These two protein chains interact to form a complex.

Interface contacts:
Residue T1084 in chain B contacts residue I245 in chain A (closest heavy-atom distance 4.0 Å).
Residue Q157 in chain B interacts with residue R365 in chain A (closest heavy-atom distance 3.3 Å).
Residue W47 in chain B interacts with residue D484 in chain A (closest heavy-atom distance 3.2 Å).
Residue R74 in chain B contacts residue N244 in chain A (closest heavy-atom distance 3.5 Å).
Residue S141 in chain B is in contact with residue R365 in chain A (closest heavy-atom distance 3.7 Å).
Residue R74 in chain B interacts with residue D248 in chain A (closest heavy-atom distance 2.4 Å).
Residue P217 in chain B contacts residue Q252 in chain A (closest heavy-atom distance 3.6 Å).
Residue H153 in chain B interacts with residue V314 in chain A (closest heavy-atom distance 3.8 Å).
Residue T72 in chain B is in contact with residue A243 in chain A (closest heavy-atom distance 3.3 Å).
Residue T72 in chain B interacts with residue V241 in chain A (closest heavy-atom distance 3.5 Å).
Residue R74 in chain B contacts residue A243 in chain A (closest heavy-atom distance 3.2 Å).
Residue W47 in chain B is in contact with residue V554 in chain A (closest heavy-atom distance 4.0 Å).
Residue Q48 in chain B is in contact with residue P379 in chain A (closest heavy-atom distance 3.6 Å).
Residue P727 in chain B contacts residue T143 in chain A (closest heavy-atom distance 3.3 Å).
Residue T148 in chain B is in contact with residue L311 in chain A (closest heavy-atom distance 3.2 Å).
Residue W47 in chain B interacts with residue I551 in chain A (closest heavy-atom distance 3.2 Å).
Residue E149 in chain B is in contact with residue R312 in chain A (closest heavy-atom distance 2.6 Å).
Residue I44 in chain B is in contact with residue L485 in chain A (closest heavy-atom distance 3.7 Å).
Residue V76 in chain B interacts with residue N244 in chain A (closest heavy-atom distance 2.9 Å).
Residue S46 in chain B interacts with residue L485 in chain A (closest heavy-atom distance 3.6 Å).
Residue E184 in chain B is in contact with residue R365 in chain A (closest heavy-atom distance 3.5 Å).
Residue H69 in chain B interacts with residue S240 in chain A (closest heavy-atom distance 3.5 Å).
Residue A70 in chain B is in contact with residue S240 in chain A (closest heavy-atom distance 4.0 Å).
Residue H153 in chain B is in contact with residue K317 in chain A (closest heavy-atom distance 4.0 Å).
Residue D798 in chain B contacts residue K239 in chain A (closest heavy-atom distance 3.1 Å).
Residue P1086 in chain B is in contact with residue I245 in chain A (closest heavy-atom distance 3.6 Å).
Residue S46 in chain B is in contact with residue S483 in chain A (closest heavy-atom distance 3.6 Å).
Residue D139 in chain B is in contact with residue H367 in chain A (closest heavy-atom distance 3.7 Å).
Residue D71 in chain B interacts with residue S240 in chain A (closest heavy-atom distance 4.0 Å).
Residue I52 in chain B is in contact with residue R316 in chain A (closest heavy-atom distance 3.9 Å).
Residue D135 in chain B contacts residue D248 in chain A (closest heavy-atom distance 3.8 Å).
Residue W47 in chain B interacts with residue E553 in chain A (closest heavy-atom distance 3.4 Å).
Residue W47 in chain B contacts residue Y574 in chain A (closest heavy-atom distance 3.1 Å).
Residue Q739 in chain B contacts residue N244 in chain A (closest heavy-atom distance 3.2 Å).
Residue W47 in chain B interacts with residue I486 in chain A (closest heavy-atom distance 3.4 Å).
Residue T1088 in chain B interacts with residue H65 in chain A (closest heavy-atom distance 3.6 Å).
Residue N150 in chain B interacts with residue R312 in chain A (closest heavy-atom distance 3.6 Å).
Residue H69 in chain B interacts with residue R237 in chain A (closest heavy-atom distance 3.3 Å).
Residue S45 in chain B contacts residue P379 in chain A (closest heavy-atom distance 3.4 Å).
Residue T72 in chain B is in contact with residue K239 in chain A (closest heavy-atom distance 3.8 Å).
Residue L75 in chain B contacts residue N244 in chain A (closest heavy-atom distance 2.5 Å).
Residue H969 in chain B contacts residue L311 in chain A (closest heavy-atom distance 3.5 Å).
Residue P73 in chain B contacts residue N244 in chain A (closest heavy-atom distance 2.7 Å).
Residue S736 in chain B interacts with residue V241 in chain A (closest heavy-atom distance 4.0 Å).
Residue E149 in chain B interacts with residue L311 in chain A (closest heavy-atom distance 4.0 Å).
Residue V166 in chain B interacts with residue S315 in chain A (closest heavy-atom distance 3.7 Å).
Residue T732 in chain B interacts with residue H242 in chain A (closest heavy-atom distance 3.1 Å).
Residue M967 in chain B is in contact with residue L311 in chain A (closest heavy-atom distance 3.5 Å).
Residue P727 in chain B is in contact with residue S140 in chain A (closest heavy-atom distance 3.6 Å).
Residue W47 in chain B interacts with residue L485 in chain A (closest heavy-atom distance 4.0 Å).
Residue H69 in chain B contacts residue V241 in chain A (closest heavy-atom distance 3.4 Å).
Residue N49 in chain B is in contact with residue D484 in chain A (closest heavy-atom distance 2.7 Å).
Residue T72 in chain B interacts with residue S240 in chain A (closest heavy-atom distance 3.1 Å).
Residue Q54 in chain B is in contact with residue T366 in chain A (closest heavy-atom distance 3.5 Å).
Residue E149 in chain B is in contact with residue N313 in chain A (closest heavy-atom distance 3.4 Å).
Residue Y726 in chain B interacts with residue Q146 in chain A (closest heavy-atom distance 3.7 Å).
Residue T1084 in chain B interacts with residue N244 in chain A (closest heavy-atom distance 3.8 Å).
Residue S46 in chain B interacts with residue D484 in chain A (closest heavy-atom distance 3.7 Å).
Residue P1086 in chain B interacts with residue I210 in chain A (closest heavy-atom distance 3.5 Å).
Residue N150 in chain B is in contact with residue N313 in chain A (closest heavy-atom distance 3.2 Å).

Sequence of chain A:
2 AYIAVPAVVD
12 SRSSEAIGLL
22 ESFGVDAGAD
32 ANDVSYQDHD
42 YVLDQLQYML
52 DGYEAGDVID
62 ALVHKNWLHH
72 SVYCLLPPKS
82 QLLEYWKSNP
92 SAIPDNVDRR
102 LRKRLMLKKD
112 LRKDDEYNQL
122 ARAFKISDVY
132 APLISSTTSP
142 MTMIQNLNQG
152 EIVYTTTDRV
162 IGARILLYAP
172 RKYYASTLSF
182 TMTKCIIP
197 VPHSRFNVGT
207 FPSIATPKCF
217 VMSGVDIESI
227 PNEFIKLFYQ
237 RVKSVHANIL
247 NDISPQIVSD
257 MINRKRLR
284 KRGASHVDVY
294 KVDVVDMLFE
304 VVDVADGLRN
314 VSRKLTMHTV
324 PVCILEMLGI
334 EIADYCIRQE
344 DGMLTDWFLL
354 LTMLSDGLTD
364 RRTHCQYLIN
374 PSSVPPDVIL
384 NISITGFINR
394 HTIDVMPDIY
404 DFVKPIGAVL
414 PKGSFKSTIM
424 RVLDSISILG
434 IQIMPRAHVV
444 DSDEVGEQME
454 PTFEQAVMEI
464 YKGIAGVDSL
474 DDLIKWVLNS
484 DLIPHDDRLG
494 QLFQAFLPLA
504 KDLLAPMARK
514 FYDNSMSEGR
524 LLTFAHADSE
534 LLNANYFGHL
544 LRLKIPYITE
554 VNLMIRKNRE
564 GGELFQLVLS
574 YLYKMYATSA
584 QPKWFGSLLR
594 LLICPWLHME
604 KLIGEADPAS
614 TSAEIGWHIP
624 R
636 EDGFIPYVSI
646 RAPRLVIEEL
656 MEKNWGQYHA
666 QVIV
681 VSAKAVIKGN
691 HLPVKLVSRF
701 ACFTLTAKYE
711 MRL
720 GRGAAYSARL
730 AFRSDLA

Sequence of chain B:
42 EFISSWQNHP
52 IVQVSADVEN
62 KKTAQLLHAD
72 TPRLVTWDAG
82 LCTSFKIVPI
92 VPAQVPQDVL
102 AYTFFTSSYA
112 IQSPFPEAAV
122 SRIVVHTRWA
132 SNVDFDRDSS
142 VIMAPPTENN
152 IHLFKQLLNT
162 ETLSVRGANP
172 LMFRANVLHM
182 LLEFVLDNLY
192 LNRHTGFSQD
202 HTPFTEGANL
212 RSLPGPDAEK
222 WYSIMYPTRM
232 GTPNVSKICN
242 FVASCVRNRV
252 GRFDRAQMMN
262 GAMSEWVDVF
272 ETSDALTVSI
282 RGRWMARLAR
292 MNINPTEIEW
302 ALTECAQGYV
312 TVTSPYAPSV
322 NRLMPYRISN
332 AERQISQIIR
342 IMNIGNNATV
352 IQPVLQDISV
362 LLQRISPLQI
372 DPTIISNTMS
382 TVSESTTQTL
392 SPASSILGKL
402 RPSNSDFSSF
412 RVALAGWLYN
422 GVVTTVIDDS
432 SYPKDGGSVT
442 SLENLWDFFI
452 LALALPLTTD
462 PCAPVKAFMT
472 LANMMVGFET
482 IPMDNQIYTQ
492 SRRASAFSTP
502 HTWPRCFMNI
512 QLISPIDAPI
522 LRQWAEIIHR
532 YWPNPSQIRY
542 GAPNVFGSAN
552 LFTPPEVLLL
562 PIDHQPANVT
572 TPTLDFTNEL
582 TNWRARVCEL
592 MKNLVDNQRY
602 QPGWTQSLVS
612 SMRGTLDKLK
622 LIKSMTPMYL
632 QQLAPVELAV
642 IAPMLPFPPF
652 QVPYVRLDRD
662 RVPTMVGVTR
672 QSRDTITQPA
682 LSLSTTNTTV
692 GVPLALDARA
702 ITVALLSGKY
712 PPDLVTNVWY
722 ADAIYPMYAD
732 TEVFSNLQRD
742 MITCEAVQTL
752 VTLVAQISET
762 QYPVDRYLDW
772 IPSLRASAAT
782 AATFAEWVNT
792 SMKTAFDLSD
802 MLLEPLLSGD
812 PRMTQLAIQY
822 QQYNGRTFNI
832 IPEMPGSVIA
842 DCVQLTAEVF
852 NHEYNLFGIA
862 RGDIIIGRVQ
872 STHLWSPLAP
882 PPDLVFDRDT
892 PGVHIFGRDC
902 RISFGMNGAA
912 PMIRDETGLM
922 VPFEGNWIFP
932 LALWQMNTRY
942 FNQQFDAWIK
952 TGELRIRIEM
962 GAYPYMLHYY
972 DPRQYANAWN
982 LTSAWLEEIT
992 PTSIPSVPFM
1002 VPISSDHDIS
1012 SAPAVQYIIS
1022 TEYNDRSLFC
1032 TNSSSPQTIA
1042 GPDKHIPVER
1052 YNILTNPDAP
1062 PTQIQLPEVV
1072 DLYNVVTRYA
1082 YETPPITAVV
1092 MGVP